Sequence of the first protein:
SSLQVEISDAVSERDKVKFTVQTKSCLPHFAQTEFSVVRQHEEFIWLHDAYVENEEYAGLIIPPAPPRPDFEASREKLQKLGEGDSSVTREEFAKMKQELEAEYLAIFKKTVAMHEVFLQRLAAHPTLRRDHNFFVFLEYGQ

These two protein chains interact to form a complex.

Sequence of the second protein:
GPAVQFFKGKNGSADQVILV

Residue-level contacts at the interface:
Residue S15 in the first protein interacts with residue F10 in the second protein (closest heavy-atom distance 4.0 Å).
Residue D16 in the first protein interacts with residue F9 in the second protein (closest heavy-atom distance 3.0 Å).
Residue E20 in the first protein interacts with residue P5 in the second protein (closest heavy-atom distance 4.5 Å).
Residue D16 in the first protein interacts with residue F10 in the second protein (closest heavy-atom distance 4.0 Å).
Residue D16 in the first protein is in contact with residue K11 in the second protein (closest heavy-atom distance 4.5 Å).
Residue L85 in the first protein contacts residue P5 in the second protein (closest heavy-atom distance 3.8 Å).
Residue E13 in the first protein interacts with residue K11 in the second protein (closest heavy-atom distance 3.3 Å).
Residue E108 in the first protein contacts residue L22 in the second protein (closest heavy-atom distance 3.6 Å).
Residue Q86 in the first protein contacts residue P5 in the second protein (closest heavy-atom distance 3.4 Å).
Residue V18 in the first protein interacts with residue F9 in the second protein (closest heavy-atom distance 4.8 Å).
Residue L85 in the first protein interacts with residue L22 in the second protein (closest heavy-atom distance 3.7 Å).
Residue L112 in the first protein contacts residue Q19 in the second protein (closest heavy-atom distance 4.2 Å).
Residue Y111 in the first protein interacts with residue V7 in the second protein (closest heavy-atom distance 3.5 Å).
Residue S19 in the first protein interacts with residue P5 in the second protein (closest heavy-atom distance 4.6 Å).
Residue S19 in the first protein interacts with residue V7 in the second protein (closest heavy-atom distance 2.9 Å).
Residue S15 in the first protein contacts residue K11 in the second protein (closest heavy-atom distance 3.0 Å).
Residue R21 in the first protein interacts with residue G4 in the second protein (closest heavy-atom distance 4.7 Å).
Residue Y111 in the first protein interacts with residue V20 in the second protein (closest heavy-atom distance 4.4 Å).
Residue E13 in the first protein interacts with residue K13 in the second protein (closest heavy-atom distance 3.2 Å).
Residue L85 in the first protein interacts with residue V23 in the second protein (closest heavy-atom distance 5.0 Å).
Residue I14 in the first protein is in contact with residue K11 in the second protein (closest heavy-atom distance 3.1 Å).
Residue L85 in the first protein contacts residue V7 in the second protein (closest heavy-atom distance 4.0 Å).
Residue L112 in the first protein contacts residue D18 in the second protein (closest heavy-atom distance 3.8 Å).
Residue E108 in the first protein contacts residue V20 in the second protein (closest heavy-atom distance 3.5 Å).
Residue F115 in the first protein contacts residue V20 in the second protein (closest heavy-atom distance 4.0 Å).
Residue E20 in the first protein interacts with residue A6 in the second protein (closest heavy-atom distance 4.2 Å).
Residue F115 in the first protein contacts residue F9 in the second protein (closest heavy-atom distance 3.4 Å).
Residue Y111 in the first protein is in contact with residue L22 in the second protein (closest heavy-atom distance 4.9 Å).
Residue V18 in the first protein is in contact with residue Q8 in the second protein (closest heavy-atom distance 4.0 Å).
Residue V119 in the first protein contacts residue F9 in the second protein (closest heavy-atom distance 3.8 Å).
Residue L112 in the first protein contacts residue F9 in the second protein (closest heavy-atom distance 3.7 Å).
Residue S19 in the first protein is in contact with residue A6 in the second protein (closest heavy-atom distance 3.3 Å).
Residue R21 in the first protein interacts with residue P5 in the second protein (closest heavy-atom distance 3.7 Å).
Residue S15 in the first protein is in contact with residue F9 in the second protein (closest heavy-atom distance 4.6 Å).
Residue V18 in the first protein interacts with residue V7 in the second protein (closest heavy-atom distance 3.3 Å).
Residue A17 in the first protein is in contact with residue F9 in the second protein (closest heavy-atom distance 2.7 Å).
Residue K116 in the first protein interacts with residue F9 in the second protein (closest heavy-atom distance 4.3 Å).
Residue F115 in the first protein contacts residue Q8 in the second protein (closest heavy-atom distance 4.6 Å).
Residue L85 in the first protein is in contact with residue A6 in the second protein (closest heavy-atom distance 4.0 Å).
Residue K116 in the first protein contacts residue D18 in the second protein (closest heavy-atom distance 2.7 Å).
Residue L107 in the first protein is in contact with residue L22 in the second protein (closest heavy-atom distance 4.5 Å).
Residue A17 in the first protein contacts residue Q8 in the second protein (closest heavy-atom distance 3.6 Å).
Residue K104 in the first protein contacts residue L22 in the second protein (closest heavy-atom distance 3.9 Å).
Residue V18 in the first protein interacts with residue A6 in the second protein (closest heavy-atom distance 4.2 Å).
Residue A17 in the first protein contacts residue V7 in the second protein (closest heavy-atom distance 4.2 Å).
Residue L112 in the first protein contacts residue V20 in the second protein (closest heavy-atom distance 3.8 Å).
Residue L88 in the first protein interacts with residue L22 in the second protein (closest heavy-atom distance 4.2 Å).
Residue F115 in the first protein interacts with residue V7 in the second protein (closest heavy-atom distance 3.5 Å).
Residue E123 in the first protein is in contact with residue K11 in the second protein (closest heavy-atom distance 2.8 Å).
Residue V119 in the first protein contacts residue K11 in the second protein (closest heavy-atom distance 4.7 Å).